Contacts between the two chains:
Residue E14 in the second protein contacts residue L25 in the first protein (closest heavy-atom distance 2.8 Å).
Residue L95 in the second protein contacts residue I91 in the first protein (closest heavy-atom distance 3.4 Å).
Residue K15 in the second protein contacts residue T24 in the first protein (closest heavy-atom distance 3.4 Å).
Residue Y71 in the second protein interacts with residue F100 in the first protein (closest heavy-atom distance 3.5 Å).
Residue E14 in the second protein contacts residue S32 in the first protein (closest heavy-atom distance 3.1 Å).
Residue T24 in the second protein is in contact with residue K15 in the first protein (closest heavy-atom distance 3.5 Å).
Residue Y21 in the second protein interacts with residue S18 in the first protein (closest heavy-atom distance 3.3 Å).
Residue F98 in the second protein interacts with residue Y71 in the first protein (closest heavy-atom distance 2.7 Å).
Residue L64 in the second protein interacts with residue L61 in the first protein (closest heavy-atom distance 3.7 Å).
Residue L23 in the second protein is in contact with residue Q16 in the first protein (closest heavy-atom distance 3.7 Å).
Residue L23 in the second protein is in contact with residue N17 in the first protein (closest heavy-atom distance 3.1 Å).
Residue Q16 in the second protein contacts residue L22 in the first protein (closest heavy-atom distance 3.7 Å).
Residue N17 in the second protein interacts with residue F100 in the first protein (closest heavy-atom distance 3.6 Å).
Residue Y71 in the second protein interacts with residue V97 in the first protein (closest heavy-atom distance 3.7 Å).
Residue F20 in the second protein is in contact with residue V19 in the first protein (closest heavy-atom distance 3.6 Å).
Residue I91 in the second protein contacts residue L95 in the first protein (closest heavy-atom distance 3.5 Å).
Residue V97 in the second protein interacts with residue Y68 in the first protein (closest heavy-atom distance 3.3 Å).
Residue N17 in the second protein interacts with residue L23 in the first protein (closest heavy-atom distance 2.8 Å).
Residue Q84 in the second protein contacts residue D99 in the first protein (closest heavy-atom distance 2.6 Å).
Residue I91 in the second protein contacts residue I91 in the first protein (closest heavy-atom distance 3.8 Å).
Residue L23 in the second protein contacts residue K15 in the first protein (closest heavy-atom distance 3.8 Å).
Residue E10 in the second protein is in contact with residue P29 in the first protein (closest heavy-atom distance 3.8 Å).
Residue L64 in the second protein interacts with residue L57 in the first protein (closest heavy-atom distance 3.8 Å).
Residue E11 in the second protein is in contact with residue H35 in the first protein (closest heavy-atom distance 3.6 Å).
Residue Q16 in the second protein contacts residue T24 in the first protein (closest heavy-atom distance 2.9 Å).
Residue Y21 in the second protein contacts residue N17 in the first protein (closest heavy-atom distance 3.6 Å).
Residue L57 in the second protein is in contact with residue Y68 in the first protein (closest heavy-atom distance 3.6 Å).
Residue D99 in the second protein is in contact with residue Q84 in the first protein (closest heavy-atom distance 2.7 Å).
Residue V19 in the second protein is in contact with residue D99 in the first protein (closest heavy-atom distance 3.6 Å).
Residue L12 in the second protein is in contact with residue G26 in the first protein (closest heavy-atom distance 3.3 Å).
Residue K15 in the second protein contacts residue L25 in the first protein (closest heavy-atom distance 3.0 Å).
Residue T24 in the second protein contacts residue Q16 in the first protein (closest heavy-atom distance 3.4 Å).
Residue Q16 in the second protein interacts with residue L23 in the first protein (closest heavy-atom distance 3.2 Å).
Residue K65 in the second protein contacts residue L61 in the first protein (closest heavy-atom distance 3.8 Å).
Residue L61 in the second protein interacts with residue L61 in the first protein (closest heavy-atom distance 3.2 Å).
Residue I91 in the second protein contacts residue I94 in the first protein (closest heavy-atom distance 3.6 Å).
Residue V19 in the second protein is in contact with residue Y21 in the first protein (closest heavy-atom distance 2.6 Å).
Residue N17 in the second protein interacts with residue D99 in the first protein (closest heavy-atom distance 2.2 Å).
Residue D99 in the second protein is in contact with residue N17 in the first protein (closest heavy-atom distance 2.1 Å).
Residue L12 in the second protein interacts with residue R27 in the first protein (closest heavy-atom distance 2.7 Å).
Residue V19 in the second protein is in contact with residue F20 in the first protein (closest heavy-atom distance 3.6 Å).
Residue Y21 in the second protein contacts residue V19 in the first protein (closest heavy-atom distance 2.7 Å).
Residue S18 in the second protein is in contact with residue Y21 in the first protein (closest heavy-atom distance 3.1 Å).
Residue A87 in the second protein contacts residue F98 in the first protein (closest heavy-atom distance 3.6 Å).
Residue Y68 in the second protein interacts with residue V97 in the first protein (closest heavy-atom distance 3.2 Å).
Residue Q84 in the second protein is in contact with residue F98 in the first protein (closest heavy-atom distance 3.7 Å).
Residue L95 in the second protein contacts residue L88 in the first protein (closest heavy-atom distance 3.5 Å).
Residue N17 in the second protein contacts residue L22 in the first protein (closest heavy-atom distance 3.5 Å).
Residue F98 in the second protein interacts with residue Y68 in the first protein (closest heavy-atom distance 3.8 Å).
Residue Y71 in the second protein is in contact with residue F98 in the first protein (closest heavy-atom distance 2.9 Å).
Residue L22 in the second protein contacts residue N17 in the first protein (closest heavy-atom distance 3.7 Å).
Residue N17 in the second protein interacts with residue Y21 in the first protein (closest heavy-atom distance 3.6 Å).
Residue E14 in the second protein contacts residue R27 in the first protein (closest heavy-atom distance 3.4 Å).
Residue E11 in the second protein interacts with residue R27 in the first protein (closest heavy-atom distance 3.4 Å).
Residue Y68 in the second protein is in contact with residue L57 in the first protein (closest heavy-atom distance 3.2 Å).
Residue L13 in the second protein interacts with residue L25 in the first protein (closest heavy-atom distance 3.8 Å).
Residue L88 in the second protein interacts with residue L95 in the first protein (closest heavy-atom distance 3.3 Å).
Residue V19 in the second protein is in contact with residue V19 in the first protein (closest heavy-atom distance 3.7 Å).
Residue L25 in the second protein contacts residue K15 in the first protein (closest heavy-atom distance 3.5 Å).
Residue E11 in the second protein interacts with residue K28 in the first protein (closest heavy-atom distance 3.1 Å).

Sequence of the first protein:
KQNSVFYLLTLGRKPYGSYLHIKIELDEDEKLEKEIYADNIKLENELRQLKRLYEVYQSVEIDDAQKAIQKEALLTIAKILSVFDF

Sequence of the second protein:
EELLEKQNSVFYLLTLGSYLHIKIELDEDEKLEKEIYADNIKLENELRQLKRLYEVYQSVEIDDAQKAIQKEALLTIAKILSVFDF

The following describes two proteins that form a bound complex.